Contacts between the two chains:
Residue C1353 in the first protein is in contact with residue M864 in the second protein (closest heavy-atom distance 2.1 Å).
Residue E1301 in the first protein contacts residue V876 in the second protein (closest heavy-atom distance 1.2 Å).
Residue C1353 in the first protein interacts with residue R868 in the second protein (closest heavy-atom distance 1.6 Å).
Residue D1311 in the first protein contacts residue I795 in the second protein (closest heavy-atom distance 3.5 Å).
Residue C1353 in the first protein is in contact with residue F863 in the second protein (closest heavy-atom distance 4.3 Å).
Residue L1352 in the first protein is in contact with residue E869 in the second protein (closest heavy-atom distance 2.5 Å).
Residue F1266 in the first protein interacts with residue S680 in the second protein (closest heavy-atom distance 2.4 Å).
Residue F1266 in the first protein interacts with residue I687 in the second protein (closest heavy-atom distance 3.6 Å).
Residue C1353 in the first protein contacts residue L866 in the second protein (closest heavy-atom distance 4.1 Å).
Residue C1353 in the first protein interacts with residue L872 in the second protein (closest heavy-atom distance 4.0 Å).
Residue Q1305 in the first protein is in contact with residue V876 in the second protein (closest heavy-atom distance 0.5 Å).
Residue R1310 in the first protein contacts residue Q871 in the second protein (closest heavy-atom distance 4.1 Å).
Residue L1354 in the first protein contacts residue D865 in the second protein (closest heavy-atom distance 4.2 Å).
Residue Q1218 in the first protein is in contact with residue P679 in the second protein (closest heavy-atom distance 2.9 Å).
Residue P1312 in the first protein is in contact with residue Y798 in the second protein (closest heavy-atom distance 3.1 Å).
Residue F1270 in the first protein is in contact with residue S680 in the second protein (closest heavy-atom distance 3.2 Å).
Residue M1367 in the first protein is in contact with residue E880 in the second protein (closest heavy-atom distance 3.7 Å).
Residue L1352 in the first protein is in contact with residue R868 in the second protein (closest heavy-atom distance 4.2 Å).
Residue L1306 in the first protein interacts with residue V876 in the second protein (closest heavy-atom distance 2.9 Å).
Residue L1361 in the first protein is in contact with residue E880 in the second protein (closest heavy-atom distance 2.7 Å).
Residue D1265 in the first protein interacts with residue I687 in the second protein (closest heavy-atom distance 4.0 Å).
Residue L1354 in the first protein interacts with residue M864 in the second protein (closest heavy-atom distance 4.4 Å).
Residue D1304 in the first protein is in contact with residue V876 in the second protein (closest heavy-atom distance 0.9 Å).
Residue F1266 in the first protein is in contact with residue G686 in the second protein (closest heavy-atom distance 1.4 Å).
Residue L1352 in the first protein contacts residue L872 in the second protein (closest heavy-atom distance 3.5 Å).
Residue K1308 in the first protein is in contact with residue F803 in the second protein (closest heavy-atom distance 3.5 Å).
Residue C1353 in the first protein contacts residue E869 in the second protein (closest heavy-atom distance 0.9 Å).
Residue L1300 in the first protein interacts with residue C877 in the second protein (closest heavy-atom distance 3.7 Å).
Residue P1263 in the first protein contacts residue G686 in the second protein (closest heavy-atom distance 3.1 Å).
Residue Y1303 in the first protein is in contact with residue V876 in the second protein (closest heavy-atom distance 2.6 Å).
Residue K1308 in the first protein contacts residue Q871 in the second protein (closest heavy-atom distance 2.9 Å).
Residue F1307 in the first protein interacts with residue Q871 in the second protein (closest heavy-atom distance 2.0 Å).
Residue R1310 in the first protein contacts residue Y798 in the second protein (closest heavy-atom distance 3.5 Å).
Residue D1311 in the first protein interacts with residue Y798 in the second protein (closest heavy-atom distance 1.0 Å).
Residue V1302 in the first protein interacts with residue V876 in the second protein (closest heavy-atom distance 2.3 Å).
Residue I1215 in the first protein interacts with residue R677 in the second protein (closest heavy-atom distance 4.3 Å).
Residue V1362 in the first protein is in contact with residue L879 in the second protein (closest heavy-atom distance 4.3 Å).
Residue Q1365 in the first protein is in contact with residue E880 in the second protein (closest heavy-atom distance 1.7 Å).
Residue S1309 in the first protein interacts with residue D733 in the second protein (closest heavy-atom distance 3.4 Å).
Residue C1353 in the first protein interacts with residue D865 in the second protein (closest heavy-atom distance 3.0 Å).
Residue L1300 in the first protein contacts residue V876 in the second protein (closest heavy-atom distance 1.7 Å).
Residue S1366 in the first protein interacts with residue E880 in the second protein (closest heavy-atom distance 0.4 Å).
Residue C1358 in the first protein contacts residue L879 in the second protein (closest heavy-atom distance 4.2 Å).
Residue D1311 in the first protein is in contact with residue K799 in the second protein (closest heavy-atom distance 3.1 Å).
Residue L1361 in the first protein contacts residue L879 in the second protein (closest heavy-atom distance 3.6 Å).
Residue S1366 in the first protein interacts with residue Q881 in the second protein (closest heavy-atom distance 2.7 Å).
Residue L1324 in the first protein contacts residue L872 in the second protein (closest heavy-atom distance 3.9 Å).
Residue S1366 in the first protein interacts with residue L879 in the second protein (closest heavy-atom distance 4.0 Å).
Residue C1353 in the first protein is in contact with residue L867 in the second protein (closest heavy-atom distance 3.6 Å).
Residue Q1305 in the first protein contacts residue C877 in the second protein (closest heavy-atom distance 3.1 Å).
Residue L1354 in the first protein interacts with residue E869 in the second protein (closest heavy-atom distance 3.1 Å).
Residue E1301 in the first protein is in contact with residue C877 in the second protein (closest heavy-atom distance 2.4 Å).
Residue I1267 in the first protein contacts residue S680 in the second protein (closest heavy-atom distance 3.9 Å).
Residue D1265 in the first protein contacts residue G686 in the second protein (closest heavy-atom distance 4.3 Å).
Residue D1304 in the first protein is in contact with residue C877 in the second protein (closest heavy-atom distance 1.7 Å).
Residue P1320 in the first protein interacts with residue L872 in the second protein (closest heavy-atom distance 3.2 Å).
Residue F1307 in the first protein contacts residue V876 in the second protein (closest heavy-atom distance 3.9 Å).
Residue C1353 in the first protein contacts residue S870 in the second protein (closest heavy-atom distance 3.6 Å).
Residue C1358 in the first protein is in contact with residue P878 in the second protein (closest heavy-atom distance 3.5 Å).
Residue F1307 in the first protein interacts with residue L872 in the second protein (closest heavy-atom distance 3.1 Å).

The following describes two proteins that form a bound complex.

Sequence of the second protein:
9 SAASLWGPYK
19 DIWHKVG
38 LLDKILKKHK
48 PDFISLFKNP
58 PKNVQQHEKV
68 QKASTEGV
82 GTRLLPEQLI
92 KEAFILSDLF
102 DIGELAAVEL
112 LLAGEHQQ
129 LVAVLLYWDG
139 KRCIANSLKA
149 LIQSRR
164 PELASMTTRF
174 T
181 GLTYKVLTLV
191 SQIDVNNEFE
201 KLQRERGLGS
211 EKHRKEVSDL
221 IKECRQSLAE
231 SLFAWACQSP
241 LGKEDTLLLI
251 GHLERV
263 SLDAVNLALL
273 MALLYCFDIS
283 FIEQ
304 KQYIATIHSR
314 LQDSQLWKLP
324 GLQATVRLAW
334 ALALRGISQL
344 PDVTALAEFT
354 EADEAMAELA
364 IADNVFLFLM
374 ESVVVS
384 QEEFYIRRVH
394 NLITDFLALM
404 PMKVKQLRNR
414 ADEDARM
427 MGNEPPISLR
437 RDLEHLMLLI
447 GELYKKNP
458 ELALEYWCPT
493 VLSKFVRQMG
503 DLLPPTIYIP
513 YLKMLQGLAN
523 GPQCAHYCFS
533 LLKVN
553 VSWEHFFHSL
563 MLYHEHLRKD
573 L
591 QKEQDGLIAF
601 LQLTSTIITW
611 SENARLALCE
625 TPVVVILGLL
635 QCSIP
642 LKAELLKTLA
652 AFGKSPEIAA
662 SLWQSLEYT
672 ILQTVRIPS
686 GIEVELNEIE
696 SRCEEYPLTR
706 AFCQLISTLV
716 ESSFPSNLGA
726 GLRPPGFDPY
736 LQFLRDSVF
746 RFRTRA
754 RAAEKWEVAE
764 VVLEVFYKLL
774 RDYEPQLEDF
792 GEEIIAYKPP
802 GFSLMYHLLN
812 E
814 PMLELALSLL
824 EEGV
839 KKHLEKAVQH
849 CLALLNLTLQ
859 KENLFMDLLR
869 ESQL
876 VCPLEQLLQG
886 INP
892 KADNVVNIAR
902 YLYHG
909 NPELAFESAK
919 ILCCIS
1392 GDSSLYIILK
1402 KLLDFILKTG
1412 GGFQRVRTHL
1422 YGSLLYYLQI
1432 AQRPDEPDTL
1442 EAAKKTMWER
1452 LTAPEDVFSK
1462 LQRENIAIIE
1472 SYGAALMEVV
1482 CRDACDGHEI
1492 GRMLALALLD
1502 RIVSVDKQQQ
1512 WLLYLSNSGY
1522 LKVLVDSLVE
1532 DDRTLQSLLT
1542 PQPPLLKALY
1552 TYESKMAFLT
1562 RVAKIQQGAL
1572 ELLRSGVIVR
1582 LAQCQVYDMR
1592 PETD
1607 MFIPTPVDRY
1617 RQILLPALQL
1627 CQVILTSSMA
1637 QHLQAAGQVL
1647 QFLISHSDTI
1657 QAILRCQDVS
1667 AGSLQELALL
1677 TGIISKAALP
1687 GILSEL

Sequence of the first protein:
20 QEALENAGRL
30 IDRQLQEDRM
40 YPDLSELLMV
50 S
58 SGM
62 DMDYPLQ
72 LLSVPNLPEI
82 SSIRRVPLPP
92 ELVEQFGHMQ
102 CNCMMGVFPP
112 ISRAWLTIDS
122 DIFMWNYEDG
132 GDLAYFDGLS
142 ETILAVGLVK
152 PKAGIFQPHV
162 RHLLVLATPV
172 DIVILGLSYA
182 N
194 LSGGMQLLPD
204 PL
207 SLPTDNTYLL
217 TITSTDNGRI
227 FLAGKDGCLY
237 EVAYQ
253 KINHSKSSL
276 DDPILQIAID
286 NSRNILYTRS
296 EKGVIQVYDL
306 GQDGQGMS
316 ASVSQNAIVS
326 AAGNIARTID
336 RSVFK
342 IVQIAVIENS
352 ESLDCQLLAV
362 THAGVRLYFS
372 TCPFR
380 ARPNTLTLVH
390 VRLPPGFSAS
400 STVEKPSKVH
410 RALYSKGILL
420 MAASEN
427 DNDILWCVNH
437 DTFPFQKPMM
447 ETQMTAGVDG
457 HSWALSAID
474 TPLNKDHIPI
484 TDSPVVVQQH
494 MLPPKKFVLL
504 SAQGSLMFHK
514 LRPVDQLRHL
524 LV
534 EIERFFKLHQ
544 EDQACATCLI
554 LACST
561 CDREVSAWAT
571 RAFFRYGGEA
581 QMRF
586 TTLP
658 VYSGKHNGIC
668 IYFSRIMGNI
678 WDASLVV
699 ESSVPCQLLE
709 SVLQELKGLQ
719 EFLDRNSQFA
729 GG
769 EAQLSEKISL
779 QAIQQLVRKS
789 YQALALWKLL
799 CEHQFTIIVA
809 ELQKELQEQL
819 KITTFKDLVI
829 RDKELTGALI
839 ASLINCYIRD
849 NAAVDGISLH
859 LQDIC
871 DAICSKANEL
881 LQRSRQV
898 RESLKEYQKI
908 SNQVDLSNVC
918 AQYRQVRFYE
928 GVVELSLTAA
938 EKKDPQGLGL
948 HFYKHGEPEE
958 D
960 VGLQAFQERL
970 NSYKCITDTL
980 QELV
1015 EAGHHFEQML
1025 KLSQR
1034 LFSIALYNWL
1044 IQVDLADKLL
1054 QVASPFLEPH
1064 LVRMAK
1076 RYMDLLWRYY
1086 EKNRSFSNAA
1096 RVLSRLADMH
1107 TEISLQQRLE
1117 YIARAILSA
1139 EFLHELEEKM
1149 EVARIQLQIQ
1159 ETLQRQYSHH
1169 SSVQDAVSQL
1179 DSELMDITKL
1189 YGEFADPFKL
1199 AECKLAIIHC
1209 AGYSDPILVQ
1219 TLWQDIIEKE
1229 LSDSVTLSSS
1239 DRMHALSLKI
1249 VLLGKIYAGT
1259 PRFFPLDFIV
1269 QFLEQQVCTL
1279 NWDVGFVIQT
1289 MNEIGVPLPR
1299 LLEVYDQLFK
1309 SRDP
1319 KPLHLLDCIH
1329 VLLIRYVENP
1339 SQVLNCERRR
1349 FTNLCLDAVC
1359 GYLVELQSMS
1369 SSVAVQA